Sequence of protein 1:
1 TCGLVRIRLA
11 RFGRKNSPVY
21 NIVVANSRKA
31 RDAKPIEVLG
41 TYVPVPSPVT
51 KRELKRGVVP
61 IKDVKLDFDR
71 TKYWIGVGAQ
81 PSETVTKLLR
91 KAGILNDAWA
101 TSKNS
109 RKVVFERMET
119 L

This data describes a binding interaction between two proteins.

Contacts between the two chains:
Residue G271 in protein 2 contacts residue K91 in protein 1 (closest heavy-atom distance 3.5 Å).
Residue A286 in protein 2 contacts residue L66 in protein 1 (closest heavy-atom distance 3.4 Å).
Residue V288 in protein 2 contacts residue V38 in protein 1 (closest heavy-atom distance 3.2 Å).
Residue E275 in protein 2 interacts with residue K110 in protein 1 (closest heavy-atom distance 3.1 Å).
Residue Y281 in protein 2 contacts residue K87 in protein 1 (closest heavy-atom distance 3.6 Å).
Residue S279 in protein 2 is in contact with residue K62 in protein 1 (closest heavy-atom distance 3.6 Å).
Residue Y295 in protein 2 is in contact with residue V23 in protein 1 (closest heavy-atom distance 3.3 Å).
Residue Y293 in protein 2 contacts residue F12 in protein 1 (closest heavy-atom distance 3.4 Å).
Residue L273 in protein 2 contacts residue V112 in protein 1 (closest heavy-atom distance 2.8 Å).
Residue F283 in protein 2 is in contact with residue F68 in protein 1 (closest heavy-atom distance 3.5 Å).
Residue S279 in protein 2 is in contact with residue P60 in protein 1 (closest heavy-atom distance 3.2 Å).
Residue K282 in protein 2 is in contact with residue V64 in protein 1 (closest heavy-atom distance 3.0 Å).
Residue E272 in protein 2 interacts with residue F113 in protein 1 (closest heavy-atom distance 3.4 Å).
Residue Y293 in protein 2 interacts with residue N21 in protein 1 (closest heavy-atom distance 2.9 Å).
Residue R278 in protein 2 is in contact with residue P60 in protein 1 (closest heavy-atom distance 3.6 Å).
Residue F283 in protein 2 is in contact with residue L88 in protein 1 (closest heavy-atom distance 3.1 Å).
Residue E277 in protein 2 contacts residue K91 in protein 1 (closest heavy-atom distance 3.3 Å).
Residue Y295 in protein 2 is in contact with residue A33 in protein 1 (closest heavy-atom distance 3.2 Å).
Residue E272 in protein 2 contacts residue R115 in protein 1 (closest heavy-atom distance 3.4 Å).
Residue Y270 in protein 2 interacts with residue R115 in protein 1 (closest heavy-atom distance 3.4 Å).
Residue Y295 in protein 2 contacts residue P35 in protein 1 (closest heavy-atom distance 3.2 Å).
Residue I319 in protein 2 is in contact with residue R14 in protein 1 (closest heavy-atom distance 3.0 Å).
Residue G292 in protein 2 is in contact with residue V38 in protein 1 (closest heavy-atom distance 3.5 Å).
Residue I269 in protein 2 interacts with residue A92 in protein 1 (closest heavy-atom distance 3.2 Å).
Residue Y281 in protein 2 is in contact with residue Y42 in protein 1 (closest heavy-atom distance 3.4 Å).
Residue N285 in protein 2 is in contact with residue L66 in protein 1 (closest heavy-atom distance 3.4 Å).
Residue L273 in protein 2 is in contact with residue V59 in protein 1 (closest heavy-atom distance 3.6 Å).
Residue T284 in protein 2 contacts residue L66 in protein 1 (closest heavy-atom distance 3.0 Å).
Residue R294 in protein 2 contacts residue F12 in protein 1 (closest heavy-atom distance 3.5 Å).
Residue T284 in protein 2 contacts residue K65 in protein 1 (closest heavy-atom distance 3.3 Å).
Residue Y295 in protein 2 interacts with residue F12 in protein 1 (closest heavy-atom distance 3.5 Å).
Residue N285 in protein 2 is in contact with residue F68 in protein 1 (closest heavy-atom distance 3.3 Å).
Residue E272 in protein 2 is in contact with residue K91 in protein 1 (closest heavy-atom distance 3.1 Å).
Residue V274 in protein 2 is in contact with residue R109 in protein 1 (closest heavy-atom distance 3.2 Å).
Residue L273 in protein 2 contacts residue F113 in protein 1 (closest heavy-atom distance 2.8 Å).
Residue Y295 in protein 2 interacts with residue N21 in protein 1 (closest heavy-atom distance 3.4 Å).
Residue V268 in protein 2 contacts residue E117 in protein 1 (closest heavy-atom distance 3.6 Å).
Residue Y281 in protein 2 interacts with residue K91 in protein 1 (closest heavy-atom distance 3.5 Å).
Residue V291 in protein 2 contacts residue T41 in protein 1 (closest heavy-atom distance 3.5 Å).
Residue Y281 in protein 2 is in contact with residue L88 in protein 1 (closest heavy-atom distance 3.4 Å).
Residue K312 in protein 2 contacts residue P48 in protein 1 (closest heavy-atom distance 3.4 Å).
Residue F283 in protein 2 is in contact with residue V64 in protein 1 (closest heavy-atom distance 3.4 Å).
Residue K287 in protein 2 interacts with residue D67 in protein 1 (closest heavy-atom distance 3.4 Å).
Residue F283 in protein 2 is in contact with residue A92 in protein 1 (closest heavy-atom distance 3.4 Å).
Residue T266 in protein 2 contacts residue L119 in protein 1 (closest heavy-atom distance 3.6 Å).
Residue V268 in protein 2 is in contact with residue T118 in protein 1 (closest heavy-atom distance 2.8 Å).
Residue Q280 in protein 2 interacts with residue K62 in protein 1 (closest heavy-atom distance 2.9 Å).
Residue Q280 in protein 2 interacts with residue I61 in protein 1 (closest heavy-atom distance 3.5 Å).
Residue Y293 in protein 2 is in contact with residue V19 in protein 1 (closest heavy-atom distance 3.3 Å).
Residue Q280 in protein 2 interacts with residue F113 in protein 1 (closest heavy-atom distance 3.4 Å).
Residue V288 in protein 2 is in contact with residue E37 in protein 1 (closest heavy-atom distance 3.3 Å).
Residue I269 in protein 2 contacts residue F68 in protein 1 (closest heavy-atom distance 3.4 Å).
Residue Y270 in protein 2 interacts with residue M116 in protein 1 (closest heavy-atom distance 3.5 Å).
Residue Q280 in protein 2 interacts with residue P60 in protein 1 (closest heavy-atom distance 2.8 Å).
Residue D301 in protein 2 contacts residue R14 in protein 1 (closest heavy-atom distance 2.7 Å).
Residue V288 in protein 2 is in contact with residue R70 in protein 1 (closest heavy-atom distance 3.6 Å).
Residue Y281 in protein 2 interacts with residue K62 in protein 1 (closest heavy-atom distance 3.6 Å).
Residue K282 in protein 2 contacts residue K62 in protein 1 (closest heavy-atom distance 3.1 Å).
Residue A286 in protein 2 is in contact with residue D67 in protein 1 (closest heavy-atom distance 3.0 Å).
Residue V288 in protein 2 is in contact with residue D67 in protein 1 (closest heavy-atom distance 2.6 Å).

Sequence of protein 2:
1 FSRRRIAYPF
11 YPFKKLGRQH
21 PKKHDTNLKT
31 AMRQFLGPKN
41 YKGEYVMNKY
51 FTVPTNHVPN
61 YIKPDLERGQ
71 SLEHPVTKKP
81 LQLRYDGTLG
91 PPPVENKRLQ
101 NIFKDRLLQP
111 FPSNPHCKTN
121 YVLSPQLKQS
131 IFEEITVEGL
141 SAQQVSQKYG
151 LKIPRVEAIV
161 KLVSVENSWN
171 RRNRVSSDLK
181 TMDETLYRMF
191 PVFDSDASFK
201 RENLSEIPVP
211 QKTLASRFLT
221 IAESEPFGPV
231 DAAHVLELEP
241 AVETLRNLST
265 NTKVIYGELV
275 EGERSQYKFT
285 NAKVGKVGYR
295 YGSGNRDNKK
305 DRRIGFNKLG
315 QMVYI